Sequence of the second protein:
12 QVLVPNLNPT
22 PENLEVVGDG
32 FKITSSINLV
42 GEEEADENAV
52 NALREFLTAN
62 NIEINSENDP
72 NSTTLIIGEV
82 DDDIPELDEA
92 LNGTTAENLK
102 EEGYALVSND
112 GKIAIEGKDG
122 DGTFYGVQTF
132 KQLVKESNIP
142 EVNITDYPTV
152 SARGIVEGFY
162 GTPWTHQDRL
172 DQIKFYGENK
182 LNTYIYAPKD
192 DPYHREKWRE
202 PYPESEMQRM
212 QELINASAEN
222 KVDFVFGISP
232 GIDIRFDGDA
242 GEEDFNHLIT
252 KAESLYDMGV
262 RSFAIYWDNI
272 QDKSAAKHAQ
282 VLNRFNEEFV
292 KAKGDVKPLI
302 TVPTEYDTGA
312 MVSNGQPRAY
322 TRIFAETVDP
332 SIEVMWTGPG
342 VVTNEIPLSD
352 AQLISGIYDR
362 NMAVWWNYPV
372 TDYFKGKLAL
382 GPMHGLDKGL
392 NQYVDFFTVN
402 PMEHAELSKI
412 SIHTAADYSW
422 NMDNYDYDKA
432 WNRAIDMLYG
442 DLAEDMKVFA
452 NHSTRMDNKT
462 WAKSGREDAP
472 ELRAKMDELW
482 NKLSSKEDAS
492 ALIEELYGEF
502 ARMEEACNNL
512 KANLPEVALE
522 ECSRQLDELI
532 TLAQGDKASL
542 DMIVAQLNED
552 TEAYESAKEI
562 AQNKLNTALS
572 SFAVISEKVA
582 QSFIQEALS

Interface contacts:
Residue Y161 in the second protein contacts residue A2 in the first protein (closest heavy-atom distance 3.3 Å).
Residue V342 in the second protein is in contact with residue G5 in the first protein (closest heavy-atom distance 4.9 Å).
Residue D373 in the second protein is in contact with residue A2 in the first protein (closest heavy-atom distance 3.2 Å).
Residue Y374 in the second protein contacts residue H3 in the first protein (closest heavy-atom distance 3.5 Å).
Residue Y161 in the second protein interacts with residue S4 in the first protein (closest heavy-atom distance 4.0 Å).
Residue W462 in the second protein is in contact with residue S4 in the first protein (closest heavy-atom distance 3.0 Å).
Residue N270 in the second protein is in contact with residue S4 in the first protein (closest heavy-atom distance 2.9 Å).
Residue Y374 in the second protein contacts residue A2 in the first protein (closest heavy-atom distance 4.8 Å).
Residue N270 in the second protein is in contact with residue H3 in the first protein (closest heavy-atom distance 4.8 Å).
Residue D191 in the second protein contacts residue V1 in the first protein (closest heavy-atom distance 4.3 Å).
Residue Y307 in the second protein is in contact with residue S4 in the first protein (closest heavy-atom distance 3.6 Å).
Residue D373 in the second protein is in contact with residue S4 in the first protein (closest heavy-atom distance 4.9 Å).
Residue W462 in the second protein interacts with residue A6 in the first protein (closest heavy-atom distance 3.4 Å).
Residue Y161 in the second protein interacts with residue V1 in the first protein (closest heavy-atom distance 3.2 Å).
Residue W462 in the second protein is in contact with residue K7 in the first protein (closest heavy-atom distance 4.2 Å).
Residue K376 in the second protein is in contact with residue A2 in the first protein (closest heavy-atom distance 4.9 Å).
Residue W462 in the second protein is in contact with residue H3 in the first protein (closest heavy-atom distance 3.9 Å).
Residue Y307 in the second protein contacts residue G5 in the first protein (closest heavy-atom distance 4.7 Å).
Residue N270 in the second protein interacts with residue G5 in the first protein (closest heavy-atom distance 4.9 Å).
Residue Y161 in the second protein contacts residue H3 in the first protein (closest heavy-atom distance 3.7 Å).
Residue D373 in the second protein contacts residue H3 in the first protein (closest heavy-atom distance 3.7 Å).
Residue W462 in the second protein is in contact with residue G5 in the first protein (closest heavy-atom distance 4.1 Å).
Residue V342 in the second protein contacts residue S4 in the first protein (closest heavy-atom distance 4.0 Å).

The following describes two proteins that form a bound complex.

Sequence of the first protein:
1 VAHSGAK